These two protein chains interact to form a complex.

Sequence of the first protein:
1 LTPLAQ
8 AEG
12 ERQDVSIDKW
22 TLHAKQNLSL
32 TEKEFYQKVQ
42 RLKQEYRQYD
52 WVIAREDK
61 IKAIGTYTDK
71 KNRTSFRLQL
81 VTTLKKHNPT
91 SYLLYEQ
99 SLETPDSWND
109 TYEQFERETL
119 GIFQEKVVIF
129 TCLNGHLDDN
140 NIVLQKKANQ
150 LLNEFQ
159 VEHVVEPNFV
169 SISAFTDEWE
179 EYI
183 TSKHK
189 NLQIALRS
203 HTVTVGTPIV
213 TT

Sequence of the second protein:
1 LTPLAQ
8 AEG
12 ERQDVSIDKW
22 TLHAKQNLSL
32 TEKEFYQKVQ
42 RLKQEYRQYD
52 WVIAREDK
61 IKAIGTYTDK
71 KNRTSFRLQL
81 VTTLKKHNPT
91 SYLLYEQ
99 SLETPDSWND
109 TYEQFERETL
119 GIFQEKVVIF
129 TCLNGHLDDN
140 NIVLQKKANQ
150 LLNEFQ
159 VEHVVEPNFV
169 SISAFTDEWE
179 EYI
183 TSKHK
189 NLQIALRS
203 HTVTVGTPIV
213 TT

Contacts between the two chains:
Residue Q6 in the first protein contacts residue F154 in the second protein (closest heavy-atom distance 3.5 Å).
Residue C130 in the first protein interacts with residue T206 in the second protein (closest heavy-atom distance 3.7 Å).
Residue T209 in the first protein interacts with residue F128 in the second protein (closest heavy-atom distance 3.2 Å).
Residue C130 in the first protein contacts residue V207 in the second protein (closest heavy-atom distance 3.3 Å).
Residue G208 in the first protein contacts residue T129 in the second protein (closest heavy-atom distance 3.1 Å).
Residue L131 in the first protein contacts residue V207 in the second protein (closest heavy-atom distance 2.8 Å).
Residue L150 in the first protein interacts with residue Q14 in the second protein (closest heavy-atom distance 3.8 Å).
Residue V207 in the first protein is in contact with residue C130 in the second protein (closest heavy-atom distance 3.3 Å).
Residue V212 in the first protein contacts residue C130 in the second protein (closest heavy-atom distance 3.7 Å).
Residue V205 in the first protein is in contact with residue V16 in the second protein (closest heavy-atom distance 3.7 Å).
Residue V16 in the first protein interacts with residue V205 in the second protein (closest heavy-atom distance 3.7 Å).
Residue L135 in the first protein contacts residue H203 in the second protein (closest heavy-atom distance 3.0 Å).
Residue P210 in the first protein is in contact with residue F128 in the second protein (closest heavy-atom distance 3.5 Å).
Residue T209 in the first protein interacts with residue T129 in the second protein (closest heavy-atom distance 2.7 Å).
Residue Q14 in the first protein interacts with residue E153 in the second protein (closest heavy-atom distance 3.1 Å).
Residue T129 in the first protein is in contact with residue T209 in the second protein (closest heavy-atom distance 2.7 Å).
Residue N132 in the first protein is in contact with residue V205 in the second protein (closest heavy-atom distance 3.4 Å).
Residue V205 in the first protein interacts with residue G133 in the second protein (closest heavy-atom distance 2.7 Å).
Residue F154 in the first protein contacts residue Q6 in the second protein (closest heavy-atom distance 3.5 Å).
Residue T204 in the first protein interacts with residue G133 in the second protein (closest heavy-atom distance 3.6 Å).
Residue Q6 in the first protein is in contact with residue W177 in the second protein (closest heavy-atom distance 2.6 Å).
Residue Q149 in the first protein interacts with residue Q14 in the second protein (closest heavy-atom distance 3.1 Å).
Residue F128 in the first protein contacts residue I211 in the second protein (closest heavy-atom distance 3.8 Å).
Residue E179 in the first protein interacts with residue P3 in the second protein (closest heavy-atom distance 3.5 Å).
Residue W177 in the first protein contacts residue Q6 in the second protein (closest heavy-atom distance 2.6 Å).
Residue I211 in the first protein is in contact with residue F128 in the second protein (closest heavy-atom distance 3.8 Å).
Residue G10 in the first protein contacts residue E153 in the second protein (closest heavy-atom distance 3.5 Å).
Residue H203 in the first protein contacts residue H134 in the second protein (closest heavy-atom distance 3.0 Å).
Residue V205 in the first protein interacts with residue L131 in the second protein (closest heavy-atom distance 3.8 Å).
Residue C130 in the first protein contacts residue V212 in the second protein (closest heavy-atom distance 3.7 Å).
Residue T213 in the first protein contacts residue H24 in the second protein (closest heavy-atom distance 3.1 Å).
Residue P3 in the first protein interacts with residue W177 in the second protein (closest heavy-atom distance 3.8 Å).
Residue V205 in the first protein contacts residue N132 in the second protein (closest heavy-atom distance 3.4 Å).
Residue W177 in the first protein interacts with residue P3 in the second protein (closest heavy-atom distance 3.8 Å).
Residue H134 in the first protein is in contact with residue H203 in the second protein (closest heavy-atom distance 3.0 Å).
Residue T206 in the first protein contacts residue C130 in the second protein (closest heavy-atom distance 3.7 Å).
Residue H203 in the first protein contacts residue G133 in the second protein (closest heavy-atom distance 3.8 Å).
Residue L131 in the first protein interacts with residue V205 in the second protein (closest heavy-atom distance 3.8 Å).
Residue Q14 in the first protein interacts with residue Q149 in the second protein (closest heavy-atom distance 3.1 Å).
Residue H203 in the first protein contacts residue L135 in the second protein (closest heavy-atom distance 3.0 Å).
Residue G133 in the first protein interacts with residue T204 in the second protein (closest heavy-atom distance 3.6 Å).
Residue G133 in the first protein interacts with residue H203 in the second protein (closest heavy-atom distance 3.8 Å).
Residue E153 in the first protein contacts residue G10 in the second protein (closest heavy-atom distance 3.5 Å).
Residue E153 in the first protein interacts with residue R13 in the second protein (closest heavy-atom distance 2.4 Å).
Residue K146 in the first protein interacts with residue Q14 in the second protein (closest heavy-atom distance 2.8 Å).
Residue F128 in the first protein interacts with residue T209 in the second protein (closest heavy-atom distance 3.2 Å).
Residue N132 in the first protein is in contact with residue T206 in the second protein (closest heavy-atom distance 3.4 Å).
Residue F128 in the first protein interacts with residue P210 in the second protein (closest heavy-atom distance 3.5 Å).
Residue R13 in the first protein contacts residue E153 in the second protein (closest heavy-atom distance 2.4 Å).
Residue T206 in the first protein interacts with residue L131 in the second protein (closest heavy-atom distance 3.3 Å).
Residue E153 in the first protein interacts with residue Q14 in the second protein (closest heavy-atom distance 3.1 Å).
Residue P3 in the first protein is in contact with residue E179 in the second protein (closest heavy-atom distance 3.5 Å).
Residue T129 in the first protein interacts with residue G208 in the second protein (closest heavy-atom distance 3.1 Å).
Residue Q14 in the first protein is in contact with residue L150 in the second protein (closest heavy-atom distance 3.8 Å).
Residue H24 in the first protein interacts with residue T213 in the second protein (closest heavy-atom distance 3.1 Å).
Residue L131 in the first protein interacts with residue T206 in the second protein (closest heavy-atom distance 3.3 Å).
Residue V207 in the first protein is in contact with residue L131 in the second protein (closest heavy-atom distance 2.8 Å).
Residue T206 in the first protein contacts residue N132 in the second protein (closest heavy-atom distance 3.4 Å).
Residue G133 in the first protein contacts residue V205 in the second protein (closest heavy-atom distance 2.7 Å).
Residue Q14 in the first protein contacts residue K146 in the second protein (closest heavy-atom distance 2.8 Å).